The following describes two proteins that form a bound complex.

Residue-level contacts at the interface:
Residue D16 in chain A contacts residue E371 in chain B (closest heavy-atom distance 4.7 Å).
Residue E24 in chain A contacts residue K377 in chain B (closest heavy-atom distance 3.6 Å).
Residue T20 in chain A interacts with residue E371 in chain B (closest heavy-atom distance 4.9 Å).
Residue T20 in chain A interacts with residue N369 in chain B (closest heavy-atom distance 4.5 Å).
Residue D16 in chain A is in contact with residue H370 in chain B (closest heavy-atom distance 4.9 Å).
Residue Q202 in chain A contacts residue E371 in chain B (closest heavy-atom distance 4.7 Å).

Sequence of chain A:
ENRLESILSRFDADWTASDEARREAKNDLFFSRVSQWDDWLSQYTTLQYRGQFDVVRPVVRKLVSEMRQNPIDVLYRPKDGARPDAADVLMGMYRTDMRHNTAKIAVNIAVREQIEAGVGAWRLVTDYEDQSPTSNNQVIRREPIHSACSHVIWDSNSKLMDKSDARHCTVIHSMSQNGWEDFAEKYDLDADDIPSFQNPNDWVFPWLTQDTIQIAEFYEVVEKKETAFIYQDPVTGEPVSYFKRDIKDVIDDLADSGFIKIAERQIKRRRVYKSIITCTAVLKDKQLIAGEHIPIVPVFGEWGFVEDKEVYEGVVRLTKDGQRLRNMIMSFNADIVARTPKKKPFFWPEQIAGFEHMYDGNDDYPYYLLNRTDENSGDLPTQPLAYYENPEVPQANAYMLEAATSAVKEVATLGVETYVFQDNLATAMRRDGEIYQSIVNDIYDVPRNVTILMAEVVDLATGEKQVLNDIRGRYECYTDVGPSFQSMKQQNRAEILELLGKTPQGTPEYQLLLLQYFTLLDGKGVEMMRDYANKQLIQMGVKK

Sequence of chain B:
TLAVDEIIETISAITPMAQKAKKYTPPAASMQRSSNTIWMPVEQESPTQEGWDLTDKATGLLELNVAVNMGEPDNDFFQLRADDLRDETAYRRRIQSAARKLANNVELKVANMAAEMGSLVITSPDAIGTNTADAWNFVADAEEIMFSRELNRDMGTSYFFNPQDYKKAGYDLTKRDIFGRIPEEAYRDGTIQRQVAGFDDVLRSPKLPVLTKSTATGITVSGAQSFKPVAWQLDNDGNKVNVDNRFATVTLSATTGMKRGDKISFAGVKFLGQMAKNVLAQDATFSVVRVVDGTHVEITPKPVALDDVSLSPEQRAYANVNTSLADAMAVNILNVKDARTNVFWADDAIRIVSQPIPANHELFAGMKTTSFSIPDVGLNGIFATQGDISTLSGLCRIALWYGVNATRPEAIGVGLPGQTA